Sequence of chain A:
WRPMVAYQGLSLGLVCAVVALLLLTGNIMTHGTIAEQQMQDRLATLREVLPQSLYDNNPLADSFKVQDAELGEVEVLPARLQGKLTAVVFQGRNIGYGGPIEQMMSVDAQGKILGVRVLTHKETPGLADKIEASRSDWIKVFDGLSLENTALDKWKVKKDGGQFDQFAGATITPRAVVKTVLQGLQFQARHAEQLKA

Contacts between the two chains:
Residue N58 in chain A is in contact with residue F70 in chain B (closest heavy-atom distance 3.3 Å).
Residue L54 in chain A is in contact with residue L74 in chain B (closest heavy-atom distance 4.9 Å).
Residue V50 in chain A is in contact with residue L74 in chain B (closest heavy-atom distance 4.0 Å).
Residue L54 in chain A contacts residue F70 in chain B (closest heavy-atom distance 4.0 Å).
Residue A51 in chain A interacts with residue I71 in chain B (closest heavy-atom distance 4.6 Å).
Residue L55 in chain A is in contact with residue F70 in chain B (closest heavy-atom distance 4.2 Å).
Residue L54 in chain A contacts residue I71 in chain B (closest heavy-atom distance 3.6 Å).

This data describes a binding interaction between two proteins.

Sequence of chain B:
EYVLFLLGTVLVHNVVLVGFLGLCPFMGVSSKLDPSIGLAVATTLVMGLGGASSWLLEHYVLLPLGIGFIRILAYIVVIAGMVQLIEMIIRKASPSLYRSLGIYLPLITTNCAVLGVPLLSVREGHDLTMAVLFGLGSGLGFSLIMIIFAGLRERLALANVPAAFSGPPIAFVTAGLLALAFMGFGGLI